This data describes a binding interaction between two proteins.

Sequence of protein 1:
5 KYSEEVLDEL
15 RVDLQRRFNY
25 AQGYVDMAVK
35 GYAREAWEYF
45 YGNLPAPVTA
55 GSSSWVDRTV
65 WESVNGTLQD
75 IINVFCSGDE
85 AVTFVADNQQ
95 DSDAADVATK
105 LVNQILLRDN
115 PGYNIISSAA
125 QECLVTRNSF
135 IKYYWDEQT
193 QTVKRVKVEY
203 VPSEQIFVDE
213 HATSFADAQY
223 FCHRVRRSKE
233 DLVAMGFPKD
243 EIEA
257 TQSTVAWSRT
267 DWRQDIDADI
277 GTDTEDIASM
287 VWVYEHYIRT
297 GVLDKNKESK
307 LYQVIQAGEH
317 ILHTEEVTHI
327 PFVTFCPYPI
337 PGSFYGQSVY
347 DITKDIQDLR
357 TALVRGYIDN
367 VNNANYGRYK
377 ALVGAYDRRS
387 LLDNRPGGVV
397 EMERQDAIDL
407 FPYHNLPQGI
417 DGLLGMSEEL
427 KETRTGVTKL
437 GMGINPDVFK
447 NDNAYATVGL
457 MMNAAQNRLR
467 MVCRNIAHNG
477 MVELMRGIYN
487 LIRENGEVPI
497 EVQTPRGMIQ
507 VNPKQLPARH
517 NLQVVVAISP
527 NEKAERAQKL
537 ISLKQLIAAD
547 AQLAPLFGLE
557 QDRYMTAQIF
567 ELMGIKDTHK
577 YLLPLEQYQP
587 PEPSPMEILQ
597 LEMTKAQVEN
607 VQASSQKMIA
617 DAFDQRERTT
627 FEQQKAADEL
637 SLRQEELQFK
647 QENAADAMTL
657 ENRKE

Sequence of protein 2:
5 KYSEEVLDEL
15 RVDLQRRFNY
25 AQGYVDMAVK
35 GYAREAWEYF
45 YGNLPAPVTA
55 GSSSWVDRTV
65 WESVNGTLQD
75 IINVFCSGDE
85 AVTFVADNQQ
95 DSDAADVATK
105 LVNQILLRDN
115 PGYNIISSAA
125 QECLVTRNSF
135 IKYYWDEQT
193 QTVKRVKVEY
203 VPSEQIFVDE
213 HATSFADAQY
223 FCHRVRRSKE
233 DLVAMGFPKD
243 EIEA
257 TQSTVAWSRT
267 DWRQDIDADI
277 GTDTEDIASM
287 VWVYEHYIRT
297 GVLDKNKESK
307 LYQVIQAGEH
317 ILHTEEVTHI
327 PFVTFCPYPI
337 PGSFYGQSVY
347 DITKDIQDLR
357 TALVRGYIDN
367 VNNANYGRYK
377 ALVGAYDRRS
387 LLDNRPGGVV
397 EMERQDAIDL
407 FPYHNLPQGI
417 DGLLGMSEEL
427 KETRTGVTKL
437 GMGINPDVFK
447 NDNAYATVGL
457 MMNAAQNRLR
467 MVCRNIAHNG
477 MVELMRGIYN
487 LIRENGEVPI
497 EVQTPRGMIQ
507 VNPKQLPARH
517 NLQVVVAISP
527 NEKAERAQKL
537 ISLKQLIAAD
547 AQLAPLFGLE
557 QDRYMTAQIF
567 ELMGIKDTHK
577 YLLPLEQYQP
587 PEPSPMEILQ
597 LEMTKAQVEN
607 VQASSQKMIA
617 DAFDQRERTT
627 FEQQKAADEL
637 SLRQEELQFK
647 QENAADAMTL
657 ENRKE

Contacts between the two chains:
Residue T625 in protein 1 interacts with residue R624 in protein 2 (closest heavy-atom distance 1.5 Å).
Residue L643 in protein 1 interacts with residue E641 in protein 2 (closest heavy-atom distance 1.9 Å).
Residue E212 in protein 1 is in contact with residue D271 in protein 2 (closest heavy-atom distance 1.9 Å).
Residue L419 in protein 1 interacts with residue Y363 in protein 2 (closest heavy-atom distance 0.8 Å).
Residue E212 in protein 1 is in contact with residue Q270 in protein 2 (closest heavy-atom distance 2.0 Å).
Residue N471 in protein 1 is in contact with residue Y117 in protein 2 (closest heavy-atom distance 1.7 Å).
Residue R559 in protein 1 contacts residue K576 in protein 2 (closest heavy-atom distance 1.6 Å).
Residue M458 in protein 1 interacts with residue G437 in protein 2 (closest heavy-atom distance 1.7 Å).
Residue Q548 in protein 1 contacts residue G554 in protein 2 (closest heavy-atom distance 2.1 Å).
Residue P337 in protein 1 contacts residue Q125 in protein 2 (closest heavy-atom distance 1.1 Å).
Residue K301 in protein 1 contacts residue D282 in protein 2 (closest heavy-atom distance 1.5 Å).
Residue R131 in protein 1 contacts residue R269 in protein 2 (closest heavy-atom distance 1.9 Å).
Residue K376 in protein 1 contacts residue E397 in protein 2 (closest heavy-atom distance 0.6 Å).
Residue N449 in protein 1 is in contact with residue N441 in protein 2 (closest heavy-atom distance 2.2 Å).
Residue M467 in protein 1 is in contact with residue Q73 in protein 2 (closest heavy-atom distance 2.2 Å).
Residue M458 in protein 1 contacts residue M438 in protein 2 (closest heavy-atom distance 0.7 Å).
Residue Y382 in protein 1 interacts with residue V396 in protein 2 (closest heavy-atom distance 1.7 Å).
Residue M654 in protein 1 interacts with residue D652 in protein 2 (closest heavy-atom distance 2.0 Å).
Residue D558 in protein 1 interacts with residue Y577 in protein 2 (closest heavy-atom distance 0.8 Å).
Residue K646 in protein 1 is in contact with residue E642 in protein 2 (closest heavy-atom distance 2.1 Å).
Residue K301 in protein 1 interacts with residue I283 in protein 2 (closest heavy-atom distance 0.7 Å).
Residue L555 in protein 1 interacts with residue Y577 in protein 2 (closest heavy-atom distance 1.4 Å).
Residue M561 in protein 1 contacts residue K576 in protein 2 (closest heavy-atom distance 1.1 Å).
Residue R559 in protein 1 is in contact with residue Y577 in protein 2 (closest heavy-atom distance 0.7 Å).
Residue R374 in protein 1 interacts with residue N390 in protein 2 (closest heavy-atom distance 0.9 Å).
Residue A377 in protein 1 contacts residue E397 in protein 2 (closest heavy-atom distance 2.2 Å).
Residue Y560 in protein 1 contacts residue K576 in protein 2 (closest heavy-atom distance 0.5 Å).
Residue L378 in protein 1 contacts residue M398 in protein 2 (closest heavy-atom distance 1.4 Å).
Residue R470 in protein 1 interacts with residue S81 in protein 2 (closest heavy-atom distance 2.2 Å).
Residue H213 in protein 1 interacts with residue A274 in protein 2 (closest heavy-atom distance 2.1 Å).
Residue Q557 in protein 1 contacts residue L579 in protein 2 (closest heavy-atom distance 2.1 Å).
Residue G415 in protein 1 contacts residue Y363 in protein 2 (closest heavy-atom distance 2.0 Å).
Residue V89 in protein 1 is in contact with residue I571 in protein 2 (closest heavy-atom distance 1.9 Å).
Residue R464 in protein 1 interacts with residue G70 in protein 2 (closest heavy-atom distance 1.7 Å).
Residue L552 in protein 1 is in contact with residue L579 in protein 2 (closest heavy-atom distance 2.0 Å).
Residue Y560 in protein 1 interacts with residue H575 in protein 2 (closest heavy-atom distance 0.7 Å).
Residue D448 in protein 1 contacts residue N441 in protein 2 (closest heavy-atom distance 1.5 Å).
Residue K301 in protein 1 interacts with residue A284 in protein 2 (closest heavy-atom distance 1.3 Å).
Residue H410 in protein 1 is in contact with residue L406 in protein 2 (closest heavy-atom distance 0.6 Å).
Residue R464 in protein 1 contacts residue N69 in protein 2 (closest heavy-atom distance 0.4 Å).
Residue Q557 in protein 1 interacts with residue L578 in protein 2 (closest heavy-atom distance 1.3 Å).
Residue S305 in protein 1 interacts with residue A284 in protein 2 (closest heavy-atom distance 2.1 Å).
Residue Q640 in protein 1 is in contact with residue L638 in protein 2 (closest heavy-atom distance 1.7 Å).
Residue G338 in protein 1 contacts residue W263 in protein 2 (closest heavy-atom distance 2.2 Å).
Residue V607 in protein 1 contacts residue N606 in protein 2 (closest heavy-atom distance 1.8 Å).
Residue Q557 in protein 1 is in contact with residue Y577 in protein 2 (closest heavy-atom distance 0.6 Å).
Residue H516 in protein 1 interacts with residue Q108 in protein 2 (closest heavy-atom distance 2.0 Å).
Residue E661 in protein 1 is in contact with residue R659 in protein 2 (closest heavy-atom distance 0.6 Å).
Residue R374 in protein 1 interacts with residue D389 in protein 2 (closest heavy-atom distance 1.7 Å).
Residue R470 in protein 1 interacts with residue C80 in protein 2 (closest heavy-atom distance 1.7 Å).
Residue R639 in protein 1 interacts with residue L638 in protein 2 (closest heavy-atom distance 1.1 Å).
Residue H213 in protein 1 interacts with residue I276 in protein 2 (closest heavy-atom distance 1.4 Å).
Residue R21 in protein 1 contacts residue T278 in protein 2 (closest heavy-atom distance 2.2 Å).
Residue E556 in protein 1 interacts with residue Y577 in protein 2 (closest heavy-atom distance 1.6 Å).
Residue N475 in protein 1 interacts with residue N118 in protein 2 (closest heavy-atom distance 2.2 Å).
Residue D546 in protein 1 contacts residue D558 in protein 2 (closest heavy-atom distance 1.6 Å).
Residue Q647 in protein 1 contacts residue F645 in protein 2 (closest heavy-atom distance 0.7 Å).
Residue D97 in protein 1 contacts residue K572 in protein 2 (closest heavy-atom distance 2.1 Å).
Residue A632 in protein 1 interacts with residue K631 in protein 2 (closest heavy-atom distance 1.8 Å).
Residue V379 in protein 1 interacts with residue M398 in protein 2 (closest heavy-atom distance 0.7 Å).